Residue-level contacts at the interface:
Residue G34 in the second protein is in contact with residue K49 in the first protein (closest heavy-atom distance 3.3 Å).
Residue E1 in the second protein contacts residue E33 in the first protein (closest heavy-atom distance 4.2 Å).
Residue G25 in the second protein interacts with residue K37 in the first protein (closest heavy-atom distance 2.9 Å).
Residue R38 in the second protein is in contact with residue L25 in the first protein (closest heavy-atom distance 3.5 Å).
Residue I29 in the second protein is in contact with residue L42 in the first protein (closest heavy-atom distance 3.3 Å).
Residue L42 in the second protein contacts residue A29 in the first protein (closest heavy-atom distance 3.6 Å).
Residue T22 in the second protein contacts residue A41 in the first protein (closest heavy-atom distance 4.4 Å).
Residue S19 in the second protein interacts with residue R5 in the first protein (closest heavy-atom distance 3.7 Å).
Residue Y55 in the second protein interacts with residue Q52 in the first protein (closest heavy-atom distance 4.6 Å).
Residue T23 in the second protein contacts residue K6 in the first protein (closest heavy-atom distance 3.6 Å).
Residue T22 in the second protein is in contact with residue T7 in the first protein (closest heavy-atom distance 2.8 Å).
Residue V32 in the second protein interacts with residue D46 in the first protein (closest heavy-atom distance 3.7 Å).
Residue E35 in the second protein interacts with residue D46 in the first protein (closest heavy-atom distance 3.3 Å).
Residue T23 in the second protein contacts residue G38 in the first protein (closest heavy-atom distance 4.2 Å).
Residue E35 in the second protein is in contact with residue G16 in the first protein (closest heavy-atom distance 4.1 Å).
Residue L31 in the second protein is in contact with residue V44 in the first protein (closest heavy-atom distance 3.5 Å).
Residue P98 in the second protein interacts with residue R5 in the first protein (closest heavy-atom distance 3.6 Å).
Residue L40 in the second protein contacts residue K26 in the first protein (closest heavy-atom distance 4.3 Å).
Residue G2 in the second protein is in contact with residue E33 in the first protein (closest heavy-atom distance 4.4 Å).
Residue V32 in the second protein contacts residue I45 in the first protein (closest heavy-atom distance 4.1 Å).
Residue V28 in the second protein contacts residue A41 in the first protein (closest heavy-atom distance 3.8 Å).
Residue Y55 in the second protein contacts residue N50 in the first protein (closest heavy-atom distance 3.1 Å).
Residue Q27 in the second protein is in contact with residue E33 in the first protein (closest heavy-atom distance 3.3 Å).
Residue T22 in the second protein interacts with residue G38 in the first protein (closest heavy-atom distance 3.1 Å).
Residue I20 in the second protein interacts with residue L4 in the first protein (closest heavy-atom distance 4.4 Å).
Residue R3 in the second protein contacts residue E33 in the first protein (closest heavy-atom distance 4.6 Å).
Residue Y26 in the second protein is in contact with residue G38 in the first protein (closest heavy-atom distance 3.8 Å).
Residue L42 in the second protein is in contact with residue K26 in the first protein (closest heavy-atom distance 4.2 Å).
Residue R38 in the second protein is in contact with residue A15 in the first protein (closest heavy-atom distance 2.9 Å).
Residue Q27 in the second protein contacts residue L32 in the first protein (closest heavy-atom distance 3.3 Å).
Residue T15 in the second protein interacts with residue K43 in the first protein (closest heavy-atom distance 2.9 Å).
Residue A41 in the second protein interacts with residue K26 in the first protein (closest heavy-atom distance 2.9 Å).
Residue L16 in the second protein interacts with residue R5 in the first protein (closest heavy-atom distance 4.2 Å).
Residue T23 in the second protein contacts residue T7 in the first protein (closest heavy-atom distance 3.7 Å).
Residue Q27 in the second protein contacts residue A29 in the first protein (closest heavy-atom distance 4.2 Å).
Residue D33 in the second protein interacts with residue K49 in the first protein (closest heavy-atom distance 4.6 Å).
Residue T23 in the second protein interacts with residue L4 in the first protein (closest heavy-atom distance 3.3 Å).
Residue E11 in the second protein is in contact with residue K43 in the first protein (closest heavy-atom distance 4.5 Å).
Residue E35 in the second protein contacts residue K49 in the first protein (closest heavy-atom distance 2.9 Å).
Residue I29 in the second protein contacts residue A29 in the first protein (closest heavy-atom distance 4.2 Å).
Residue V32 in the second protein contacts residue V44 in the first protein (closest heavy-atom distance 3.4 Å).
Residue L42 in the second protein contacts residue L25 in the first protein (closest heavy-atom distance 3.5 Å).
Residue V28 in the second protein contacts residue L42 in the first protein (closest heavy-atom distance 3.2 Å).
Residue C18 in the second protein interacts with residue A41 in the first protein (closest heavy-atom distance 3.9 Å).
Residue W30 in the second protein is in contact with residue V44 in the first protein (closest heavy-atom distance 2.8 Å).
Residue T22 in the second protein is in contact with residue Y40 in the first protein (closest heavy-atom distance 4.3 Å).
Residue W30 in the second protein is in contact with residue K43 in the first protein (closest heavy-atom distance 3.5 Å).
Residue R38 in the second protein interacts with residue V22 in the first protein (closest heavy-atom distance 3.3 Å).
Residue I20 in the second protein interacts with residue R5 in the first protein (closest heavy-atom distance 4.0 Å).
Residue R38 in the second protein is in contact with residue S21 in the first protein (closest heavy-atom distance 3.1 Å).
Residue I29 in the second protein is in contact with residue V44 in the first protein (closest heavy-atom distance 4.6 Å).
Residue S19 in the second protein is in contact with residue T7 in the first protein (closest heavy-atom distance 3.4 Å).
Residue R3 in the second protein is in contact with residue A29 in the first protein (closest heavy-atom distance 4.2 Å).
Residue W30 in the second protein interacts with residue I45 in the first protein (closest heavy-atom distance 3.8 Å).
Residue W30 in the second protein contacts residue L42 in the first protein (closest heavy-atom distance 2.6 Å).
Residue A41 in the second protein is in contact with residue V22 in the first protein (closest heavy-atom distance 4.6 Å).
Residue R38 in the second protein is in contact with residue V14 in the first protein (closest heavy-atom distance 3.4 Å).
Residue T23 in the second protein interacts with residue R5 in the first protein (closest heavy-atom distance 3.1 Å).
Residue R38 in the second protein interacts with residue G16 in the first protein (closest heavy-atom distance 3.7 Å).
Residue Q27 in the second protein is in contact with residue Y40 in the first protein (closest heavy-atom distance 4.1 Å).

The following describes two proteins that form a bound complex.

Sequence of the second protein:
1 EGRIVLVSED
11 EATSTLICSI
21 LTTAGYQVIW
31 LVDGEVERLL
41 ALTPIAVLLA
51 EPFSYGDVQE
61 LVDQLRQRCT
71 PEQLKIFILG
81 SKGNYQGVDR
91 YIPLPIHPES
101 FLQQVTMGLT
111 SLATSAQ

Sequence of the first protein:
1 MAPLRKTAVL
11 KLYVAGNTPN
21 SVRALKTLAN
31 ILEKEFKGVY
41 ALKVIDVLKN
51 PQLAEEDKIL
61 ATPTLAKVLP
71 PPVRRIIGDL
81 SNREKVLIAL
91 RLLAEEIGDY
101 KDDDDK